Sequence of the second protein:
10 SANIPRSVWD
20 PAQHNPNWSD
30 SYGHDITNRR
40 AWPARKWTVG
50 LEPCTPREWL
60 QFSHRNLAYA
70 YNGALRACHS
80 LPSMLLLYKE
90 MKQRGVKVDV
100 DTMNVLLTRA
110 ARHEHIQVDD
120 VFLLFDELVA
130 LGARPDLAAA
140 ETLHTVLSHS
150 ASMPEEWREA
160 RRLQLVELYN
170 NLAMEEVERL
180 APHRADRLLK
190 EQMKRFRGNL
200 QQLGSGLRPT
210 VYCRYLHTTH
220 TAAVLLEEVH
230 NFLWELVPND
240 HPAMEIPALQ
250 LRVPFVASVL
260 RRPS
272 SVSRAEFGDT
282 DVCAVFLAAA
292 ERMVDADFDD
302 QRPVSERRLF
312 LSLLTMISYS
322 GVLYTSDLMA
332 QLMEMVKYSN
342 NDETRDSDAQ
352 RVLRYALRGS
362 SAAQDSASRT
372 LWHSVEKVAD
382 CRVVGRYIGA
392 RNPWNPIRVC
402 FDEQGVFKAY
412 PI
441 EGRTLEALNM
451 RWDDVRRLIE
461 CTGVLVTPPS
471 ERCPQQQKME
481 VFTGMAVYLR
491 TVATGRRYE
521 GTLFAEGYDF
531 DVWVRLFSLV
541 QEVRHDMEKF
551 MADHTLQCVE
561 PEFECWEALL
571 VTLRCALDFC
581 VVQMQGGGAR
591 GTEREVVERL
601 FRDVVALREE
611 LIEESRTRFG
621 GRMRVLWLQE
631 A

Sequence of the first protein:
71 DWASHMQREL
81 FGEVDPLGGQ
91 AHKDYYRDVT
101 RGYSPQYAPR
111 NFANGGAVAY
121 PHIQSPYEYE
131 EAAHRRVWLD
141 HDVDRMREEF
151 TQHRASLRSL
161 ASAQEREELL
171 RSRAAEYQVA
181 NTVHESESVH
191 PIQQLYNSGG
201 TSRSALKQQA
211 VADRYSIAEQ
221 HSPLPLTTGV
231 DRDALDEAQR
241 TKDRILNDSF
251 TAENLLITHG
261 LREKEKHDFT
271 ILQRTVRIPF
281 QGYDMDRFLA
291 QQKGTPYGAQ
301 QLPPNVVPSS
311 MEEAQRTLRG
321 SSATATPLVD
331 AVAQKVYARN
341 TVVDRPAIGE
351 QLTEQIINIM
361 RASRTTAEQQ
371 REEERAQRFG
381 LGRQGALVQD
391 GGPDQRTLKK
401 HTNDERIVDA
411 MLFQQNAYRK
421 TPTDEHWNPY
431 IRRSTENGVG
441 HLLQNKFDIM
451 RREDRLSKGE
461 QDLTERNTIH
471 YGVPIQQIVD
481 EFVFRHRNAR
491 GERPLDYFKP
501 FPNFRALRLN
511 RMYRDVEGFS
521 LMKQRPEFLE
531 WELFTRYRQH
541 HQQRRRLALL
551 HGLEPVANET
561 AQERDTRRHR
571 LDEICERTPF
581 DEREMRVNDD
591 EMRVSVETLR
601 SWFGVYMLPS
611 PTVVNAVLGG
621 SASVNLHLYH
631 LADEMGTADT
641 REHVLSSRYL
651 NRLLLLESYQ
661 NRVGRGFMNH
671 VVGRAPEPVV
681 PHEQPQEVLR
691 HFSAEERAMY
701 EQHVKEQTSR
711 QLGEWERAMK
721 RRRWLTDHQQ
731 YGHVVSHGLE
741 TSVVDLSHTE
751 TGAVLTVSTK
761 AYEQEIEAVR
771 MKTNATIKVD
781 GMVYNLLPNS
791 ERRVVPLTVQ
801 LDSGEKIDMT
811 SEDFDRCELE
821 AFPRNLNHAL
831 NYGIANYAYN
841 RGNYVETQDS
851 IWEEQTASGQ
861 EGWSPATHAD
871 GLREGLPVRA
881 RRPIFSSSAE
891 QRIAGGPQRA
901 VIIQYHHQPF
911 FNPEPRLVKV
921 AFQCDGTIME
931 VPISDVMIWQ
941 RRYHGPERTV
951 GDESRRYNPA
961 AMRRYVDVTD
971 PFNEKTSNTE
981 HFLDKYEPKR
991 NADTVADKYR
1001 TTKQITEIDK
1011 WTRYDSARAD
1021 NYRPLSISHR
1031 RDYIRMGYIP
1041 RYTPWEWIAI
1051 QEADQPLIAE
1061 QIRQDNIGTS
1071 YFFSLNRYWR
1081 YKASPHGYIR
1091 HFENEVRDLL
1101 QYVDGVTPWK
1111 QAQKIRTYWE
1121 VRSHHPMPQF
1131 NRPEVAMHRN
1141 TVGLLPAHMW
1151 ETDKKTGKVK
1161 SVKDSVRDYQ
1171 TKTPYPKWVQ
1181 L

This data describes a binding interaction between two proteins.

Residue-level contacts at the interface:
Residue N1021 in the first protein interacts with residue D29 in the second protein (closest heavy-atom distance 3.3 Å).
Residue L983 in the first protein is in contact with residue L84 in the second protein (closest heavy-atom distance 3.3 Å).
Residue Y986 in the first protein is in contact with residue Q116 in the second protein (closest heavy-atom distance 2.9 Å).
Residue P500 in the first protein contacts residue W41 in the second protein (closest heavy-atom distance 3.6 Å).
Residue Y497 in the first protein contacts residue R39 in the second protein (closest heavy-atom distance 2.9 Å).
Residue D1020 in the first protein contacts residue S30 in the second protein (closest heavy-atom distance 3.3 Å).
Residue D480 in the first protein contacts residue D29 in the second protein (closest heavy-atom distance 3.2 Å).
Residue N488 in the first protein interacts with residue I35 in the second protein (closest heavy-atom distance 3.4 Å).
Residue Y497 in the first protein interacts with residue T36 in the second protein (closest heavy-atom distance 3.4 Å).
Residue F982 in the first protein interacts with residue D119 in the second protein (closest heavy-atom distance 3.4 Å).
Residue G945 in the first protein interacts with residue N26 in the second protein (closest heavy-atom distance 2.8 Å).
Residue Y986 in the first protein interacts with residue P81 in the second protein (closest heavy-atom distance 3.6 Å).
Residue E974 in the first protein interacts with residue K45 in the second protein (closest heavy-atom distance 3.6 Å).
Residue D1015 in the first protein contacts residue R38 in the second protein (closest heavy-atom distance 3.0 Å).
Residue P502 in the first protein interacts with residue T36 in the second protein (closest heavy-atom distance 3.6 Å).
Residue H981 in the first protein contacts residue E126 in the second protein (closest heavy-atom distance 3.0 Å).
Residue D480 in the first protein is in contact with residue S30 in the second protein (closest heavy-atom distance 2.5 Å).
Residue F484 in the first protein interacts with residue Y31 in the second protein (closest heavy-atom distance 3.6 Å).
Residue E974 in the first protein is in contact with residue Q92 in the second protein (closest heavy-atom distance 3.0 Å).
Residue L507 in the first protein interacts with residue S28 in the second protein (closest heavy-atom distance 3.6 Å).
Residue R508 in the first protein is in contact with residue N26 in the second protein (closest heavy-atom distance 3.5 Å).
Residue D1009 in the first protein contacts residue R39 in the second protein (closest heavy-atom distance 2.6 Å).
Residue N1021 in the first protein is in contact with residue W27 in the second protein (closest heavy-atom distance 3.4 Å).
Residue R1018 in the first protein contacts residue D34 in the second protein (closest heavy-atom distance 3.6 Å).
Residue Y497 in the first protein contacts residue I35 in the second protein (closest heavy-atom distance 3.6 Å).
Residue Q476 in the first protein interacts with residue W27 in the second protein (closest heavy-atom distance 3.4 Å).
Residue K1010 in the first protein contacts residue R38 in the second protein (closest heavy-atom distance 3.0 Å).
Residue R493 in the first protein contacts residue D29 in the second protein (closest heavy-atom distance 2.7 Å).
Residue I475 in the first protein interacts with residue H23 in the second protein (closest heavy-atom distance 3.6 Å).
Residue R508 in the first protein is in contact with residue P25 in the second protein (closest heavy-atom distance 3.2 Å).
Residue K985 in the first protein is in contact with residue Q116 in the second protein (closest heavy-atom distance 3.6 Å).
Residue H981 in the first protein interacts with residue K91 in the second protein (closest heavy-atom distance 3.5 Å).
Residue V968 in the first protein interacts with residue W41 in the second protein (closest heavy-atom distance 3.5 Å).
Residue D1015 in the first protein contacts residue I35 in the second protein (closest heavy-atom distance 3.5 Å).
Residue Y471 in the first protein contacts residue W18 in the second protein (closest heavy-atom distance 3.4 Å).
Residue N1021 in the first protein contacts residue S28 in the second protein (closest heavy-atom distance 2.9 Å).
Residue F498 in the first protein interacts with residue W41 in the second protein (closest heavy-atom distance 3.1 Å).
Residue H944 in the first protein interacts with residue H23 in the second protein (closest heavy-atom distance 3.5 Å).
Residue Y986 in the first protein interacts with residue D119 in the second protein (closest heavy-atom distance 3.4 Å).
Residue H944 in the first protein is in contact with residue N24 in the second protein (closest heavy-atom distance 3.5 Å).
Residue V483 in the first protein is in contact with residue D29 in the second protein (closest heavy-atom distance 3.2 Å).
Residue W1045 in the first protein is in contact with residue V17 in the second protein (closest heavy-atom distance 3.2 Å).
Residue K985 in the first protein contacts residue D119 in the second protein (closest heavy-atom distance 3.4 Å).
Residue E1052 in the first protein interacts with residue N12 in the second protein (closest heavy-atom distance 3.5 Å).
Residue D1015 in the first protein contacts residue Y31 in the second protein (closest heavy-atom distance 3.2 Å).
Residue Y497 in the first protein is in contact with residue G32 in the second protein (closest heavy-atom distance 2.8 Å).
Residue A1019 in the first protein is in contact with residue S30 in the second protein (closest heavy-atom distance 3.6 Å).
Residue Y986 in the first protein interacts with residue I115 in the second protein (closest heavy-atom distance 3.3 Å).
Residue N1021 in the first protein is in contact with residue S30 in the second protein (closest heavy-atom distance 3.2 Å).
Residue F982 in the first protein interacts with residue L123 in the second protein (closest heavy-atom distance 3.6 Å).
Residue D480 in the first protein interacts with residue Y31 in the second protein (closest heavy-atom distance 3.6 Å).
Residue K975 in the first protein interacts with residue W46 in the second protein (closest heavy-atom distance 3.5 Å).
Residue A1049 in the first protein is in contact with residue N12 in the second protein (closest heavy-atom distance 3.3 Å).
Residue P988 in the first protein contacts residue P81 in the second protein (closest heavy-atom distance 3.5 Å).
Residue V968 in the first protein interacts with residue P42 in the second protein (closest heavy-atom distance 3.4 Å).
Residue W1011 in the first protein interacts with residue Y31 in the second protein (closest heavy-atom distance 3.6 Å).
Residue K975 in the first protein interacts with residue Q92 in the second protein (closest heavy-atom distance 3.1 Å).
Residue P474 in the first protein contacts residue V17 in the second protein (closest heavy-atom distance 3.3 Å).
Residue I1008 in the first protein contacts residue R39 in the second protein (closest heavy-atom distance 3.5 Å).
Residue T969 in the first protein contacts residue K45 in the second protein (closest heavy-atom distance 3.2 Å).